Sequence of protein 1:
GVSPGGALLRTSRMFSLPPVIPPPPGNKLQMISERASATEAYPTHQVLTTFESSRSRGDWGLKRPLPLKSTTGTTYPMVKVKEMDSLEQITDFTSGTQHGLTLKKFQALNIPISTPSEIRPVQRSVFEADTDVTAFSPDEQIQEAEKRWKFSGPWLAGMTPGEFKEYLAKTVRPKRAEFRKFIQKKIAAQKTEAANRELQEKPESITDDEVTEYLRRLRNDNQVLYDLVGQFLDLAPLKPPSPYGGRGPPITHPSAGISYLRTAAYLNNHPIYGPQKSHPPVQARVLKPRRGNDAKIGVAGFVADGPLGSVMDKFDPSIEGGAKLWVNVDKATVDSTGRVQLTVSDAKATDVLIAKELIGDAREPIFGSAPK

These two protein chains interact to form a complex.

Sequence of protein 2:
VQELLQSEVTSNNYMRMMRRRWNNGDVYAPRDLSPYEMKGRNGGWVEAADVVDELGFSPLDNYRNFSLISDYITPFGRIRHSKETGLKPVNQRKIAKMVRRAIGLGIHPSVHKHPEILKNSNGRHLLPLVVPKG

Contacts between the two chains:
Residue P335 in protein 1 contacts residue M122 in protein 2 (closest heavy-atom distance 4.0 Å).
Residue M36 in protein 1 is in contact with residue E154 in protein 2 (closest heavy-atom distance 3.8 Å).
Residue G347 in protein 1 interacts with residue Y135 in protein 2 (closest heavy-atom distance 3.5 Å).
Residue V398 in protein 1 contacts residue G132 in protein 2 (closest heavy-atom distance 3.3 Å).
Residue V352 in protein 1 is in contact with residue N131 in protein 2 (closest heavy-atom distance 3.5 Å).
Residue T44 in protein 1 interacts with residue V134 in protein 2 (closest heavy-atom distance 3.5 Å).
Residue S38 in protein 1 is in contact with residue W152 in protein 2 (closest heavy-atom distance 3.1 Å).
Residue F351 in protein 1 interacts with residue D133 in protein 2 (closest heavy-atom distance 3.9 Å).
Residue G174 in protein 1 interacts with residue D160 in protein 2 (closest heavy-atom distance 3.4 Å).
Residue D354 in protein 1 interacts with residue N131 in protein 2 (closest heavy-atom distance 2.6 Å).
Residue I37 in protein 1 is in contact with residue G151 in protein 2 (closest heavy-atom distance 4.1 Å).
Residue K372 in protein 1 contacts residue L111 in protein 2 (closest heavy-atom distance 3.7 Å).
Residue A41 in protein 1 contacts residue N149 in protein 2 (closest heavy-atom distance 3.5 Å).
Residue R397 in protein 1 is in contact with residue N131 in protein 2 (closest heavy-atom distance 3.6 Å).
Residue T107 in protein 1 contacts residue V134 in protein 2 (closest heavy-atom distance 3.6 Å).
Residue M36 in protein 1 interacts with residue W152 in protein 2 (closest heavy-atom distance 3.2 Å).
Residue R397 in protein 1 is in contact with residue G132 in protein 2 (closest heavy-atom distance 3.8 Å).
Residue R331 in protein 1 is in contact with residue L140 in protein 2 (closest heavy-atom distance 3.9 Å).
Residue K372 in protein 1 is in contact with residue S114 in protein 2 (closest heavy-atom distance 2.4 Å).
Residue Q103 in protein 1 is in contact with residue V134 in protein 2 (closest heavy-atom distance 4.0 Å).
Residue G350 in protein 1 interacts with residue V134 in protein 2 (closest heavy-atom distance 3.4 Å).
Residue K334 in protein 1 interacts with residue M122 in protein 2 (closest heavy-atom distance 3.7 Å).
Residue R40 in protein 1 is in contact with residue N149 in protein 2 (closest heavy-atom distance 3.8 Å).
Residue K345 in protein 1 contacts residue N131 in protein 2 (closest heavy-atom distance 2.5 Å).
Residue G350 in protein 1 interacts with residue D133 in protein 2 (closest heavy-atom distance 3.8 Å).
Residue K372 in protein 1 interacts with residue E115 in protein 2 (closest heavy-atom distance 3.2 Å).
Residue M36 in protein 1 is in contact with residue V153 in protein 2 (closest heavy-atom distance 3.3 Å).
Residue A46 in protein 1 interacts with residue V134 in protein 2 (closest heavy-atom distance 3.1 Å).
Residue G350 in protein 1 interacts with residue Y135 in protein 2 (closest heavy-atom distance 2.8 Å).
Residue E45 in protein 1 interacts with residue V134 in protein 2 (closest heavy-atom distance 3.5 Å).
Residue L333 in protein 1 is in contact with residue W129 in protein 2 (closest heavy-atom distance 4.0 Å).
Residue V352 in protein 1 interacts with residue D133 in protein 2 (closest heavy-atom distance 3.2 Å).
Residue P173 in protein 1 contacts residue E161 in protein 2 (closest heavy-atom distance 3.5 Å).
Residue F373 in protein 1 contacts residue Y121 in protein 2 (closest heavy-atom distance 3.8 Å).
Residue Q35 in protein 1 contacts residue A155 in protein 2 (closest heavy-atom distance 3.2 Å).
Residue V352 in protein 1 is in contact with residue Y135 in protein 2 (closest heavy-atom distance 4.0 Å).
Residue A41 in protein 1 contacts residue R148 in protein 2 (closest heavy-atom distance 3.1 Å).
Residue T44 in protein 1 contacts residue D139 in protein 2 (closest heavy-atom distance 3.0 Å).
Residue E39 in protein 1 contacts residue V153 in protein 2 (closest heavy-atom distance 4.0 Å).
Residue K33 in protein 1 is in contact with residue A155 in protein 2 (closest heavy-atom distance 3.1 Å).
Residue K33 in protein 1 is in contact with residue E161 in protein 2 (closest heavy-atom distance 3.8 Å).
Residue E175 in protein 1 contacts residue E161 in protein 2 (closest heavy-atom distance 3.8 Å).
Residue A43 in protein 1 interacts with residue R127 in protein 2 (closest heavy-atom distance 3.7 Å).
Residue I37 in protein 1 interacts with residue V153 in protein 2 (closest heavy-atom distance 2.7 Å).
Residue L34 in protein 1 interacts with residue E161 in protein 2 (closest heavy-atom distance 3.4 Å).
Residue L34 in protein 1 contacts residue L162 in protein 2 (closest heavy-atom distance 3.5 Å).
Residue S38 in protein 1 is in contact with residue N149 in protein 2 (closest heavy-atom distance 2.9 Å).
Residue T172 in protein 1 interacts with residue E161 in protein 2 (closest heavy-atom distance 3.2 Å).
Residue P173 in protein 1 is in contact with residue L162 in protein 2 (closest heavy-atom distance 3.4 Å).
Residue V352 in protein 1 is in contact with residue W129 in protein 2 (closest heavy-atom distance 3.8 Å).
Residue I37 in protein 1 contacts residue W152 in protein 2 (closest heavy-atom distance 3.5 Å).
Residue G174 in protein 1 is in contact with residue E161 in protein 2 (closest heavy-atom distance 2.8 Å).
Residue K345 in protein 1 is in contact with residue W129 in protein 2 (closest heavy-atom distance 3.8 Å).
Residue V352 in protein 1 interacts with residue N130 in protein 2 (closest heavy-atom distance 3.1 Å).
Residue P375 in protein 1 is in contact with residue Y121 in protein 2 (closest heavy-atom distance 3.4 Å).
Residue K177 in protein 1 interacts with residue G163 in protein 2 (closest heavy-atom distance 2.5 Å).
Residue R40 in protein 1 interacts with residue G150 in protein 2 (closest heavy-atom distance 4.1 Å).
Residue K372 in protein 1 interacts with residue S118 in protein 2 (closest heavy-atom distance 4.0 Å).
Residue V352 in protein 1 interacts with residue G132 in protein 2 (closest heavy-atom distance 3.0 Å).
Residue F351 in protein 1 contacts residue V134 in protein 2 (closest heavy-atom distance 3.5 Å).